This data describes a binding interaction between two proteins.

Interface contacts:
Residue N197 in chain A is in contact with residue E25 in chain B (closest heavy-atom distance 2.7 Å).
Residue L169 in chain A contacts residue E25 in chain B (closest heavy-atom distance 2.8 Å).
Residue N195 in chain A is in contact with residue K24 in chain B (closest heavy-atom distance 3.4 Å).
Residue P135 in chain A interacts with residue E29 in chain B (closest heavy-atom distance 2.5 Å).
Residue S167 in chain A interacts with residue I26 in chain B (closest heavy-atom distance 2.5 Å).
Residue N195 in chain A is in contact with residue E28 in chain B (closest heavy-atom distance 3.3 Å).
Residue M165 in chain A contacts residue E28 in chain B (closest heavy-atom distance 2.9 Å).
Residue M165 in chain A is in contact with residue H32 in chain B (closest heavy-atom distance 3.2 Å).
Residue T196 in chain A contacts residue K24 in chain B (closest heavy-atom distance 2.7 Å).
Residue K221 in chain A is in contact with residue E99 in chain B (closest heavy-atom distance 2.5 Å).
Residue N197 in chain A is in contact with residue I26 in chain B (closest heavy-atom distance 2.8 Å).
Residue T196 in chain A is in contact with residue I27 in chain B (closest heavy-atom distance 3.0 Å).
Residue T196 in chain A interacts with residue P22 in chain B (closest heavy-atom distance 3.4 Å).
Residue N195 in chain A is in contact with residue I27 in chain B (closest heavy-atom distance 3.1 Å).
Residue A276 in chain A contacts residue E99 in chain B (closest heavy-atom distance 2.8 Å).
Residue L198 in chain A contacts residue K24 in chain B (closest heavy-atom distance 2.3 Å).
Residue M165 in chain A is in contact with residue Y35 in chain B (closest heavy-atom distance 3.7 Å).
Residue T225 in chain A contacts residue A23 in chain B (closest heavy-atom distance 2.4 Å).
Residue V168 in chain A contacts residue K21 in chain B (closest heavy-atom distance 2.1 Å).
Residue Q188 in chain A interacts with residue K63 in chain B (closest heavy-atom distance 3.6 Å).
Residue K221 in chain A is in contact with residue P98 in chain B (closest heavy-atom distance 3.1 Å).
Residue L142 in chain A interacts with residue K21 in chain B (closest heavy-atom distance 3.5 Å).
Residue L198 in chain A interacts with residue A23 in chain B (closest heavy-atom distance 2.8 Å).
Residue N197 in chain A is in contact with residue A23 in chain B (closest heavy-atom distance 3.5 Å).
Residue L141 in chain A contacts residue K21 in chain B (closest heavy-atom distance 3.1 Å).
Residue V194 in chain A interacts with residue K31 in chain B (closest heavy-atom distance 2.9 Å).
Residue V194 in chain A interacts with residue T96 in chain B (closest heavy-atom distance 3.8 Å).
Residue S167 in chain A interacts with residue E25 in chain B (closest heavy-atom distance 3.4 Å).
Residue P135 in chain A interacts with residue H33 in chain B (closest heavy-atom distance 3.7 Å).
Residue E170 in chain A is in contact with residue K21 in chain B (closest heavy-atom distance 2.8 Å).
Residue L226 in chain A is in contact with residue A23 in chain B (closest heavy-atom distance 3.7 Å).
Residue I190 in chain A is in contact with residue E28 in chain B (closest heavy-atom distance 3.6 Å).
Residue N197 in chain A interacts with residue I27 in chain B (closest heavy-atom distance 3.0 Å).
Residue N197 in chain A interacts with residue K21 in chain B (closest heavy-atom distance 2.4 Å).
Residue K224 in chain A interacts with residue P98 in chain B (closest heavy-atom distance 3.2 Å).
Residue Q136 in chain A is in contact with residue H33 in chain B (closest heavy-atom distance 3.2 Å).
Residue S167 in chain A is in contact with residue E29 in chain B (closest heavy-atom distance 2.9 Å).
Residue V222 in chain A interacts with residue S97 in chain B (closest heavy-atom distance 2.9 Å).
Residue L169 in chain A interacts with residue K21 in chain B (closest heavy-atom distance 3.0 Å).
Residue N197 in chain A contacts residue P22 in chain B (closest heavy-atom distance 2.5 Å).
Residue V222 in chain A contacts residue T96 in chain B (closest heavy-atom distance 2.6 Å).
Residue F193 in chain A is in contact with residue K31 in chain B (closest heavy-atom distance 3.4 Å).
Residue S167 in chain A interacts with residue E28 in chain B (closest heavy-atom distance 3.1 Å).
Residue T196 in chain A contacts residue A23 in chain B (closest heavy-atom distance 2.4 Å).
Residue V168 in chain A interacts with residue E25 in chain B (closest heavy-atom distance 2.7 Å).
Residue L198 in chain A is in contact with residue I26 in chain B (closest heavy-atom distance 3.5 Å).
Residue E227 in chain A is in contact with residue P22 in chain B (closest heavy-atom distance 3.0 Å).
Residue P135 in chain A contacts residue H32 in chain B (closest heavy-atom distance 3.1 Å).
Residue N195 in chain A interacts with residue E25 in chain B (closest heavy-atom distance 3.2 Å).
Residue S192 in chain A interacts with residue N104 in chain B (closest heavy-atom distance 3.2 Å).
Residue N166 in chain A contacts residue E28 in chain B (closest heavy-atom distance 3.3 Å).
Residue N197 in chain A contacts residue K24 in chain B (closest heavy-atom distance 3.3 Å).
Residue L201 in chain A contacts residue K24 in chain B (closest heavy-atom distance 2.9 Å).
Residue N166 in chain A contacts residue E25 in chain B (closest heavy-atom distance 2.5 Å).
Residue N195 in chain A is in contact with residue K31 in chain B (closest heavy-atom distance 3.4 Å).
Residue V168 in chain A is in contact with residue I26 in chain B (closest heavy-atom distance 3.5 Å).
Residue L198 in chain A interacts with residue E25 in chain B (closest heavy-atom distance 2.6 Å).
Residue F193 in chain A contacts residue E28 in chain B (closest heavy-atom distance 2.9 Å).
Residue T196 in chain A contacts residue E25 in chain B (closest heavy-atom distance 3.3 Å).
Residue K199 in chain A interacts with residue K24 in chain B (closest heavy-atom distance 3.8 Å).

Sequence of chain B:
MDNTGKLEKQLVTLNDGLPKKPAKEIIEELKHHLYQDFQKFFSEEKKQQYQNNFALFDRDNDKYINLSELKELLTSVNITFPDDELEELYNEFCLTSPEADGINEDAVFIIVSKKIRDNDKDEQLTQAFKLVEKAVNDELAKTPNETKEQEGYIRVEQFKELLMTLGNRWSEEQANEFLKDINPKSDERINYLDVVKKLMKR

Sequence of chain A:
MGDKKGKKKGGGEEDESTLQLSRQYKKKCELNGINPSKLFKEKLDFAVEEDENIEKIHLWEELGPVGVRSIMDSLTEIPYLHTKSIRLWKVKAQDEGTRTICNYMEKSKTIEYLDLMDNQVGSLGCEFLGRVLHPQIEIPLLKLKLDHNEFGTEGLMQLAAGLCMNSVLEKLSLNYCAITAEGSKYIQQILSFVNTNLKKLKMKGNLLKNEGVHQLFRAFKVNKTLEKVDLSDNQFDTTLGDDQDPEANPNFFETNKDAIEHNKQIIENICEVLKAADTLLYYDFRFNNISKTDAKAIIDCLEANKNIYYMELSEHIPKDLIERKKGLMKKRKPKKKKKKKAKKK